Sequence of protein 1:
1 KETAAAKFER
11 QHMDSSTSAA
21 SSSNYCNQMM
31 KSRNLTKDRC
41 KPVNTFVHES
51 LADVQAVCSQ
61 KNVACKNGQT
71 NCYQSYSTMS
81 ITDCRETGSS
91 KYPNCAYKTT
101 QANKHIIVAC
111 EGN

Contacts between the two chains:
Residue H105 in protein 1 is in contact with residue A12 in protein 2 (closest heavy-atom distance 4.2 Å).
Residue N113 in protein 1 contacts residue Y5 in protein 2 (closest heavy-atom distance 3.8 Å).
Residue E111 in protein 1 is in contact with residue V8 in protein 2 (closest heavy-atom distance 3.6 Å).
Residue V108 in protein 1 interacts with residue D11 in protein 2 (closest heavy-atom distance 4.2 Å).
Residue H12 in protein 1 contacts residue Y10 in protein 2 (closest heavy-atom distance 3.7 Å).
Residue I81 in protein 1 contacts residue Y10 in protein 2 (closest heavy-atom distance 3.9 Å).
Residue C58 in protein 1 is in contact with residue Y5 in protein 2 (closest heavy-atom distance 3.4 Å).
Residue K104 in protein 1 is in contact with residue V14 in protein 2 (closest heavy-atom distance 3.4 Å).
Residue F8 in protein 1 contacts residue H9 in protein 2 (closest heavy-atom distance 3.7 Å).
Residue V108 in protein 1 interacts with residue P7 in protein 2 (closest heavy-atom distance 3.9 Å).
Residue H105 in protein 1 contacts residue S13 in protein 2 (closest heavy-atom distance 3.4 Å).
Residue Y73 in protein 1 interacts with residue Y5 in protein 2 (closest heavy-atom distance 3.4 Å).
Residue G112 in protein 1 interacts with residue P4 in protein 2 (closest heavy-atom distance 2.6 Å).
Residue A5 in protein 1 interacts with residue P7 in protein 2 (closest heavy-atom distance 4.0 Å).
Residue E111 in protein 1 interacts with residue V6 in protein 2 (closest heavy-atom distance 2.7 Å).
Residue E111 in protein 1 is in contact with residue P4 in protein 2 (closest heavy-atom distance 4.0 Å).
Residue A5 in protein 1 is in contact with residue V8 in protein 2 (closest heavy-atom distance 3.6 Å).
Residue A109 in protein 1 contacts residue V6 in protein 2 (closest heavy-atom distance 4.1 Å).
Residue D83 in protein 1 is in contact with residue S13 in protein 2 (closest heavy-atom distance 4.6 Å).
Residue I107 in protein 1 contacts residue Y10 in protein 2 (closest heavy-atom distance 3.6 Å).
Residue K104 in protein 1 contacts residue S13 in protein 2 (closest heavy-atom distance 3.5 Å).
Residue Q55 in protein 1 interacts with residue V6 in protein 2 (closest heavy-atom distance 3.9 Å).
Residue V108 in protein 1 contacts residue Y10 in protein 2 (closest heavy-atom distance 4.1 Å).
Residue G112 in protein 1 is in contact with residue V6 in protein 2 (closest heavy-atom distance 4.2 Å).
Residue A5 in protein 1 is in contact with residue V6 in protein 2 (closest heavy-atom distance 3.8 Å).
Residue C110 in protein 1 contacts residue Y5 in protein 2 (closest heavy-atom distance 3.8 Å).
Residue E111 in protein 1 interacts with residue Y5 in protein 2 (closest heavy-atom distance 3.4 Å).
Residue C65 in protein 1 contacts residue D11 in protein 2 (closest heavy-atom distance 3.6 Å).
Residue A109 in protein 1 contacts residue H9 in protein 2 (closest heavy-atom distance 2.8 Å).
Residue Q55 in protein 1 is in contact with residue P7 in protein 2 (closest heavy-atom distance 4.1 Å).
Residue I106 in protein 1 is in contact with residue Y10 in protein 2 (closest heavy-atom distance 3.8 Å).
Residue N113 in protein 1 interacts with residue V6 in protein 2 (closest heavy-atom distance 3.7 Å).
Residue I106 in protein 1 is in contact with residue A12 in protein 2 (closest heavy-atom distance 3.6 Å).
Residue C110 in protein 1 contacts residue V6 in protein 2 (closest heavy-atom distance 3.2 Å).
Residue C110 in protein 1 is in contact with residue V8 in protein 2 (closest heavy-atom distance 4.5 Å).
Residue Q55 in protein 1 is in contact with residue Y5 in protein 2 (closest heavy-atom distance 4.2 Å).
Residue A4 in protein 1 is in contact with residue V8 in protein 2 (closest heavy-atom distance 3.5 Å).
Residue V47 in protein 1 is in contact with residue Y10 in protein 2 (closest heavy-atom distance 4.4 Å).
Residue I107 in protein 1 interacts with residue A12 in protein 2 (closest heavy-atom distance 2.8 Å).
Residue C72 in protein 1 is in contact with residue D11 in protein 2 (closest heavy-atom distance 4.2 Å).
Residue T45 in protein 1 contacts residue Y10 in protein 2 (closest heavy-atom distance 3.6 Å).
Residue F8 in protein 1 is in contact with residue Y10 in protein 2 (closest heavy-atom distance 4.0 Å).
Residue A109 in protein 1 interacts with residue V8 in protein 2 (closest heavy-atom distance 2.8 Å).
Residue F8 in protein 1 interacts with residue P7 in protein 2 (closest heavy-atom distance 3.6 Å).
Residue G112 in protein 1 interacts with residue Y5 in protein 2 (closest heavy-atom distance 3.8 Å).
Residue K66 in protein 1 contacts residue D11 in protein 2 (closest heavy-atom distance 2.8 Å).
Residue C110 in protein 1 contacts residue P7 in protein 2 (closest heavy-atom distance 4.2 Å).
Residue V54 in protein 1 is in contact with residue P7 in protein 2 (closest heavy-atom distance 4.4 Å).
Residue F8 in protein 1 contacts residue V8 in protein 2 (closest heavy-atom distance 3.9 Å).
Residue H105 in protein 1 contacts residue V14 in protein 2 (closest heavy-atom distance 3.1 Å).
Residue I107 in protein 1 is in contact with residue D11 in protein 2 (closest heavy-atom distance 2.7 Å).
Residue I81 in protein 1 contacts residue S13 in protein 2 (closest heavy-atom distance 2.7 Å).
Residue C58 in protein 1 is in contact with residue P7 in protein 2 (closest heavy-atom distance 3.5 Å).
Residue I107 in protein 1 is in contact with residue H9 in protein 2 (closest heavy-atom distance 4.5 Å).
Residue V108 in protein 1 contacts residue H9 in protein 2 (closest heavy-atom distance 3.2 Å).
Residue I107 in protein 1 contacts residue V14 in protein 2 (closest heavy-atom distance 4.1 Å).
Residue C58 in protein 1 is in contact with residue V6 in protein 2 (closest heavy-atom distance 3.5 Å).
Residue N113 in protein 1 contacts residue P4 in protein 2 (closest heavy-atom distance 2.8 Å).
Residue N71 in protein 1 is in contact with residue Y5 in protein 2 (closest heavy-atom distance 4.2 Å).
Residue A109 in protein 1 contacts residue P7 in protein 2 (closest heavy-atom distance 3.3 Å).

Sequence of protein 2:
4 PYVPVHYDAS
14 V

These two protein chains interact to form a complex.